These two protein chains interact to form a complex.

Residue-level contacts at the interface:
Residue V31 in protein 2 is in contact with residue L345 in protein 1 (closest heavy-atom distance 4.6 Å).
Residue I60 in protein 2 interacts with residue L345 in protein 1 (closest heavy-atom distance 4.2 Å).
Residue I60 in protein 2 interacts with residue Y283 in protein 1 (closest heavy-atom distance 4.4 Å).
Residue R33 in protein 2 is in contact with residue G284 in protein 1 (closest heavy-atom distance 3.7 Å).
Residue T56 in protein 2 contacts residue A344 in protein 1 (closest heavy-atom distance 3.6 Å).
Residue R33 in protein 2 is in contact with residue Y283 in protein 1 (closest heavy-atom distance 3.2 Å).
Residue R33 in protein 2 contacts residue L285 in protein 1 (closest heavy-atom distance 4.1 Å).
Residue P30 in protein 2 interacts with residue A344 in protein 1 (closest heavy-atom distance 4.2 Å).
Residue M34 in protein 2 is in contact with residue L345 in protein 1 (closest heavy-atom distance 2.9 Å).
Residue M34 in protein 2 contacts residue L348 in protein 1 (closest heavy-atom distance 4.1 Å).
Residue R33 in protein 2 contacts residue E287 in protein 1 (closest heavy-atom distance 4.2 Å).
Residue V31 in protein 2 contacts residue A344 in protein 1 (closest heavy-atom distance 4.8 Å).
Residue M34 in protein 2 contacts residue G284 in protein 1 (closest heavy-atom distance 4.6 Å).
Residue M34 in protein 2 contacts residue G346 in protein 1 (closest heavy-atom distance 2.8 Å).
Residue P30 in protein 2 interacts with residue G346 in protein 1 (closest heavy-atom distance 4.7 Å).
Residue K64 in protein 2 interacts with residue R276 in protein 1 (closest heavy-atom distance 4.8 Å).
Residue M34 in protein 2 interacts with residue L285 in protein 1 (closest heavy-atom distance 4.3 Å).
Residue P30 in protein 2 is in contact with residue L345 in protein 1 (closest heavy-atom distance 2.7 Å).
Residue K64 in protein 2 is in contact with residue A275 in protein 1 (closest heavy-atom distance 4.5 Å).
Residue M34 in protein 2 is in contact with residue G347 in protein 1 (closest heavy-atom distance 3.2 Å).
Residue C58 in protein 2 is in contact with residue A344 in protein 1 (closest heavy-atom distance 4.3 Å).

Sequence of protein 2:
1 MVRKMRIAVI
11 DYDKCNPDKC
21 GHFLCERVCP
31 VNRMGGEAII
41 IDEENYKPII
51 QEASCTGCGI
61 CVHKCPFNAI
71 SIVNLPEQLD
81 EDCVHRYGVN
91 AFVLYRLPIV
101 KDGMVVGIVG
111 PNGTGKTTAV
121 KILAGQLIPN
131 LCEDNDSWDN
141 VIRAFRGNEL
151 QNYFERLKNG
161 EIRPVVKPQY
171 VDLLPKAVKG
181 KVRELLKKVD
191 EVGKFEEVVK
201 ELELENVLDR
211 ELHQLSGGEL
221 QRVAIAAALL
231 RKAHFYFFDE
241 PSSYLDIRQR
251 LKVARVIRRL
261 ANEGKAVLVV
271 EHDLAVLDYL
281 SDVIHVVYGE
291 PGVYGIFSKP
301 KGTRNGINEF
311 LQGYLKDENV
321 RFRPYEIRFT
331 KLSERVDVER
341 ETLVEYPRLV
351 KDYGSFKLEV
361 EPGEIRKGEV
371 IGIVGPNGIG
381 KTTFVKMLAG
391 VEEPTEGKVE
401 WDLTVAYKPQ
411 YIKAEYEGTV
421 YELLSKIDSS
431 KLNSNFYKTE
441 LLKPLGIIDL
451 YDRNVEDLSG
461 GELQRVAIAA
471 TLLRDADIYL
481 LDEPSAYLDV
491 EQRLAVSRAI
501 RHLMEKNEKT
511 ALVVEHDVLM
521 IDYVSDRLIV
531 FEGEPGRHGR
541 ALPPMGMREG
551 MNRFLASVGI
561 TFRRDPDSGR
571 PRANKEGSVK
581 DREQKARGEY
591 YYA

Sequence of protein 1:
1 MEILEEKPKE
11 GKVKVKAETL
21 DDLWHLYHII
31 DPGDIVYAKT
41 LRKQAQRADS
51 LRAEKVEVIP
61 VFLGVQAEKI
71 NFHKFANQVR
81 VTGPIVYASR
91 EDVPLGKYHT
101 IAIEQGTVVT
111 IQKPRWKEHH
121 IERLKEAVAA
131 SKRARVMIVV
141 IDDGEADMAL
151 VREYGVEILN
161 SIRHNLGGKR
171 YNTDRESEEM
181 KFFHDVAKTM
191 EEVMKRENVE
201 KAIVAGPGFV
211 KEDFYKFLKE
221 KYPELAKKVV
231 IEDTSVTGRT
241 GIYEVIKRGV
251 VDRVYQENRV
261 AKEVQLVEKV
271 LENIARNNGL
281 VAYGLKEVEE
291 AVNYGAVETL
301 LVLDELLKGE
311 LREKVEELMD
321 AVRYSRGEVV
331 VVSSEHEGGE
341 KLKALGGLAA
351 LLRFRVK